These two protein chains interact to form a complex.

Sequence of the first protein:
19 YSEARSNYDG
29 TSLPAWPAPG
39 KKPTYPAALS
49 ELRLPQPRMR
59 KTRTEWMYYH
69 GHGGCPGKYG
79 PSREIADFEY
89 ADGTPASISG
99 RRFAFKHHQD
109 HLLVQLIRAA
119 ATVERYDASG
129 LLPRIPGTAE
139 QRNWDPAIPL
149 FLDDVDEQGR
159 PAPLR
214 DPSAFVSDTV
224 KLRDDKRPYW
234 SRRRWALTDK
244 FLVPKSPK

Contacts between the two chains:
Residue L240 in the first protein is in contact with residue R154 in the second protein (closest heavy-atom distance 4.4 Å).
Residue R235 in the first protein is in contact with residue V158 in the second protein (closest heavy-atom distance 4.2 Å).
Residue R235 in the first protein is in contact with residue K161 in the second protein (closest heavy-atom distance 4.7 Å).
Residue A239 in the first protein is in contact with residue A162 in the second protein (closest heavy-atom distance 4.6 Å).
Residue L240 in the first protein interacts with residue M155 in the second protein (closest heavy-atom distance 3.5 Å).
Residue R236 in the first protein is in contact with residue N159 in the second protein (closest heavy-atom distance 4.0 Å).
Residue R236 in the first protein is in contact with residue M155 in the second protein (closest heavy-atom distance 2.9 Å).
Residue R236 in the first protein is in contact with residue V158 in the second protein (closest heavy-atom distance 3.9 Å).
Residue R235 in the first protein interacts with residue M160 in the second protein (closest heavy-atom distance 3.3 Å).
Residue D242 in the first protein interacts with residue D164 in the second protein (closest heavy-atom distance 4.7 Å).
Residue R235 in the first protein contacts residue N159 in the second protein (closest heavy-atom distance 3.2 Å).
Residue A239 in the first protein contacts residue V158 in the second protein (closest heavy-atom distance 3.4 Å).
Residue L240 in the first protein is in contact with residue V158 in the second protein (closest heavy-atom distance 3.8 Å).
Residue F244 in the first protein is in contact with residue Q167 in the second protein (closest heavy-atom distance 4.4 Å).

Sequence of the second protein:
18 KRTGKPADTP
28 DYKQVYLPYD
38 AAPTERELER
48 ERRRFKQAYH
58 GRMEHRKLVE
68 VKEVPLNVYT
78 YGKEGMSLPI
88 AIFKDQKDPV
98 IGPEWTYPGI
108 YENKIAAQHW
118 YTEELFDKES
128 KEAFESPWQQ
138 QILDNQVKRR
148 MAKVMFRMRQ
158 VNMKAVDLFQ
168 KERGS